Residue-level contacts at the interface:
Residue F63 in the first protein contacts residue M207 in the second protein (closest heavy-atom distance 3.4 Å).
Residue F49 in the first protein is in contact with residue R122 in the second protein (closest heavy-atom distance 3.3 Å).
Residue P369 in the first protein interacts with residue E81 in the second protein (closest heavy-atom distance 3.1 Å).
Residue W364 in the first protein is in contact with residue V84 in the second protein (closest heavy-atom distance 4.0 Å).
Residue S368 in the first protein contacts residue V84 in the second protein (closest heavy-atom distance 3.5 Å).
Residue R367 in the first protein is in contact with residue Q82 in the second protein (closest heavy-atom distance 3.6 Å).
Residue A365 in the first protein interacts with residue V84 in the second protein (closest heavy-atom distance 3.2 Å).
Residue K120 in the first protein interacts with residue Y203 in the second protein (closest heavy-atom distance 3.6 Å).
Residue S345 in the first protein contacts residue M89 in the second protein (closest heavy-atom distance 2.9 Å).
Residue S59 in the first protein contacts residue Y203 in the second protein (closest heavy-atom distance 3.4 Å).
Residue I21 in the first protein contacts residue F214 in the second protein (closest heavy-atom distance 3.9 Å).
Residue N31 in the first protein contacts residue K183 in the second protein (closest heavy-atom distance 3.3 Å).
Residue N343 in the first protein contacts residue S87 in the second protein (closest heavy-atom distance 2.8 Å).
Residue L366 in the first protein is in contact with residue V84 in the second protein (closest heavy-atom distance 2.8 Å).
Residue S368 in the first protein is in contact with residue E81 in the second protein (closest heavy-atom distance 3.2 Å).
Residue Y25 in the first protein is in contact with residue V109 in the second protein (closest heavy-atom distance 3.8 Å).
Residue N64 in the first protein contacts residue S265 in the second protein (closest heavy-atom distance 3.7 Å).
Residue W364 in the first protein is in contact with residue M86 in the second protein (closest heavy-atom distance 2.9 Å).
Residue I60 in the first protein is in contact with residue Y119 in the second protein (closest heavy-atom distance 3.5 Å).
Residue N66 in the first protein interacts with residue S265 in the second protein (closest heavy-atom distance 3.4 Å).
Residue Y61 in the first protein is in contact with residue T175 in the second protein (closest heavy-atom distance 3.4 Å).
Residue F22 in the first protein contacts residue V109 in the second protein (closest heavy-atom distance 3.4 Å).
Residue L344 in the first protein interacts with residue E94 in the second protein (closest heavy-atom distance 3.6 Å).
Residue L68 in the first protein contacts residue Y119 in the second protein (closest heavy-atom distance 3.8 Å).
Residue H121 in the first protein interacts with residue G204 in the second protein (closest heavy-atom distance 3.0 Å).
Residue Y61 in the first protein is in contact with residue G206 in the second protein (closest heavy-atom distance 3.7 Å).
Residue L366 in the first protein is in contact with residue M86 in the second protein (closest heavy-atom distance 3.6 Å).
Residue F63 in the first protein is in contact with residue K208 in the second protein (closest heavy-atom distance 3.6 Å).
Residue S345 in the first protein is in contact with residue R88 in the second protein (closest heavy-atom distance 3.3 Å).
Residue F63 in the first protein interacts with residue G206 in the second protein (closest heavy-atom distance 3.5 Å).
Residue H121 in the first protein is in contact with residue Y203 in the second protein (closest heavy-atom distance 3.4 Å).
Residue Y25 in the first protein contacts residue G108 in the second protein (closest heavy-atom distance 3.6 Å).
Residue W56 in the first protein contacts residue S120 in the second protein (closest heavy-atom distance 3.7 Å).
Residue I52 in the first protein contacts residue N123 in the second protein (closest heavy-atom distance 3.1 Å).
Residue N29 in the first protein contacts residue Y107 in the second protein (closest heavy-atom distance 3.1 Å).
Residue L327 in the first protein is in contact with residue Q99 in the second protein (closest heavy-atom distance 3.8 Å).
Residue I52 in the first protein contacts residue S120 in the second protein (closest heavy-atom distance 3.2 Å).
Residue W364 in the first protein is in contact with residue R88 in the second protein (closest heavy-atom distance 3.6 Å).
Residue T122 in the first protein is in contact with residue Y203 in the second protein (closest heavy-atom distance 3.5 Å).
Residue F63 in the first protein contacts residue R117 in the second protein (closest heavy-atom distance 3.5 Å).
Residue S368 in the first protein contacts residue Q82 in the second protein (closest heavy-atom distance 2.5 Å).
Residue W56 in the first protein is in contact with residue Y119 in the second protein (closest heavy-atom distance 3.8 Å).
Residue I60 in the first protein is in contact with residue G204 in the second protein (closest heavy-atom distance 3.9 Å).
Residue S345 in the first protein is in contact with residue E94 in the second protein (closest heavy-atom distance 2.6 Å).
Residue N354 in the first protein is in contact with residue M89 in the second protein (closest heavy-atom distance 3.9 Å).
Residue R367 in the first protein interacts with residue E81 in the second protein (closest heavy-atom distance 3.4 Å).
Residue L366 in the first protein is in contact with residue E83 in the second protein (closest heavy-atom distance 3.2 Å).
Residue I52 in the first protein is in contact with residue R122 in the second protein (closest heavy-atom distance 3.7 Å).
Residue F22 in the first protein is in contact with residue Y107 in the second protein (closest heavy-atom distance 3.9 Å).
Residue I26 in the first protein contacts residue V109 in the second protein (closest heavy-atom distance 3.9 Å).
Residue Y61 in the first protein contacts residue Y119 in the second protein (closest heavy-atom distance 3.4 Å).
Residue L344 in the first protein contacts residue L98 in the second protein (closest heavy-atom distance 3.8 Å).
Residue N66 in the first protein interacts with residue R268 in the second protein (closest heavy-atom distance 3.5 Å).
Residue F22 in the first protein interacts with residue F214 in the second protein (closest heavy-atom distance 3.9 Å).
Residue Y61 in the first protein contacts residue G204 in the second protein (closest heavy-atom distance 3.7 Å).
Residue W364 in the first protein interacts with residue I85 in the second protein (closest heavy-atom distance 3.8 Å).
Residue Y61 in the first protein interacts with residue R117 in the second protein (closest heavy-atom distance 3.0 Å).
Residue S59 in the first protein contacts residue G204 in the second protein (closest heavy-atom distance 3.7 Å).
Residue L68 in the first protein interacts with residue R173 in the second protein (closest heavy-atom distance 3.7 Å).
Residue I26 in the first protein contacts residue Y107 in the second protein (closest heavy-atom distance 3.5 Å).

Sequence of the second protein:
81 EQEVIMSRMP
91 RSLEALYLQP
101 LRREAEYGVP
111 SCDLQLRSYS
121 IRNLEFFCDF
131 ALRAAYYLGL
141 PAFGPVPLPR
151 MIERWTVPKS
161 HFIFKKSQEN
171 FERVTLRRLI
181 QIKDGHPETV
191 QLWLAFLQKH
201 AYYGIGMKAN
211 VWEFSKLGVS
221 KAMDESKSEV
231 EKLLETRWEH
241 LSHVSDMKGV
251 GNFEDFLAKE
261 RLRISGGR

Sequence of the first protein:
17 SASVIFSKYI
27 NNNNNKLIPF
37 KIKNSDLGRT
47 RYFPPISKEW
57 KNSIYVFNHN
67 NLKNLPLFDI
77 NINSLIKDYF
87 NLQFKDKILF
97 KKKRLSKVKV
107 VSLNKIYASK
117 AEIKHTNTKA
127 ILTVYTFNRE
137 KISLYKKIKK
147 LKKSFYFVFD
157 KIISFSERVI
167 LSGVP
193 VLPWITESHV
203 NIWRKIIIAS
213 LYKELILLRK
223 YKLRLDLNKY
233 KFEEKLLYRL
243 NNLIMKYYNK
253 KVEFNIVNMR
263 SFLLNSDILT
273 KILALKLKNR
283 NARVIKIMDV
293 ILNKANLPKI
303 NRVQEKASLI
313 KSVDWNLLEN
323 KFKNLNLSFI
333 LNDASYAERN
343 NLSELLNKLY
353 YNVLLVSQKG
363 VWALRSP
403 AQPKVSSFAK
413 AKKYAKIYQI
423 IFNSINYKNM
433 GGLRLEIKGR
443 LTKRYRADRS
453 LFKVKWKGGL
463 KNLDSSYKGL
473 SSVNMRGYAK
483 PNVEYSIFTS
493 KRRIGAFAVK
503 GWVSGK

This data describes a binding interaction between two proteins.